Sequence of the first protein:
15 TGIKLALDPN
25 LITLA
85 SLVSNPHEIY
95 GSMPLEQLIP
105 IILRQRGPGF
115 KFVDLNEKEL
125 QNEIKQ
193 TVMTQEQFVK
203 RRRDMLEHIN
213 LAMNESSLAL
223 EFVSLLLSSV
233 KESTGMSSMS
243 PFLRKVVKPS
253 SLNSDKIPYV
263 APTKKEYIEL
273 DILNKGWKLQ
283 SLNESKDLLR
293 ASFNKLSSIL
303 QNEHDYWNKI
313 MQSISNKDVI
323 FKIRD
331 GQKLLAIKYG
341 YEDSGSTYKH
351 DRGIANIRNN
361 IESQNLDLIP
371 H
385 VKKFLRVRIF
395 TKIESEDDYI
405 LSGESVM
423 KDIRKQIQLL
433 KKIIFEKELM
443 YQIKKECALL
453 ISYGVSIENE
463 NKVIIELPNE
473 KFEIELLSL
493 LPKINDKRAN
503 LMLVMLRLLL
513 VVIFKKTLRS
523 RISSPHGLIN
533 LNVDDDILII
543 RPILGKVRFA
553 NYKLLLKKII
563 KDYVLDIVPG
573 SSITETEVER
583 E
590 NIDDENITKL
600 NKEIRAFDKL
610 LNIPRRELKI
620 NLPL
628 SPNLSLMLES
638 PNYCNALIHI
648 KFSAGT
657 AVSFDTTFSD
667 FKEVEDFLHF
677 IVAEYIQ

The following describes two proteins that form a bound complex.

Sequence of the second protein:
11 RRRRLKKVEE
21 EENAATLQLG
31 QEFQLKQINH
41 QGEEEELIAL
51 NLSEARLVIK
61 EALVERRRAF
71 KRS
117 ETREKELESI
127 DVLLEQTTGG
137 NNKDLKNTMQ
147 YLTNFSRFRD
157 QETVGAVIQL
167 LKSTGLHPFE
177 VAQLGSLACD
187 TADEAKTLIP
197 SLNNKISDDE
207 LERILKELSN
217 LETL

Contacts between the two chains:
Residue T236 in the first protein is in contact with residue L166 in the second protein (closest heavy-atom distance 4.9 Å).
Residue T236 in the first protein is in contact with residue Q165 in the second protein (closest heavy-atom distance 3.7 Å).
Residue S239 in the first protein contacts residue Q165 in the second protein (closest heavy-atom distance 4.2 Å).
Residue T236 in the first protein contacts residue S169 in the second protein (closest heavy-atom distance 4.7 Å).
Residue S235 in the first protein contacts residue S169 in the second protein (closest heavy-atom distance 4.8 Å).
Residue K233 in the first protein is in contact with residue R209 in the second protein (closest heavy-atom distance 3.4 Å).